This data describes a binding interaction between two proteins.

Sequence of the second protein:
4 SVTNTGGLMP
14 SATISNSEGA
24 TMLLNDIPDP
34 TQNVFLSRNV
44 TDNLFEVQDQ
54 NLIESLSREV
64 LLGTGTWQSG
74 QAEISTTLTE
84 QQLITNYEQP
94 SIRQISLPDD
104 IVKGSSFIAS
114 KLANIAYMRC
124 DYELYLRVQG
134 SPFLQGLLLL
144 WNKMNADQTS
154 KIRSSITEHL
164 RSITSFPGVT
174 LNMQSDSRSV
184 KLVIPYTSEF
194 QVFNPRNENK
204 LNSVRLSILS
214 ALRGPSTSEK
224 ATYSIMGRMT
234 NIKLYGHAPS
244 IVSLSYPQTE

Sequence of the first protein:
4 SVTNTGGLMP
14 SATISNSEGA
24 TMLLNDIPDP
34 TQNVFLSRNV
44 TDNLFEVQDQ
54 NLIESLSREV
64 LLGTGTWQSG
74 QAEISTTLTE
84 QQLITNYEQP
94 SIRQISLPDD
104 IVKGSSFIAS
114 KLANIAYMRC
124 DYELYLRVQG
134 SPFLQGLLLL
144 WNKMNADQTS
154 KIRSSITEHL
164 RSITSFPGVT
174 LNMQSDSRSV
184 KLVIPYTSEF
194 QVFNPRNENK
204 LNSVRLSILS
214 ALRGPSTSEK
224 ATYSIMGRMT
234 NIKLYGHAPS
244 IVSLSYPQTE

Interface contacts:
Residue S113 in the second protein contacts residue S113 in the first protein (closest heavy-atom distance 2.0 Å).
Residue R231 in the second protein is in contact with residue E21 in the first protein (closest heavy-atom distance 3.5 Å).
Residue F110 in the second protein contacts residue N117 in the first protein (closest heavy-atom distance 2.9 Å).
Residue R130 in the second protein contacts residue L27 in the first protein (closest heavy-atom distance 2.2 Å).
Residue S40 in the second protein interacts with residue P188 in the first protein (closest heavy-atom distance 2.9 Å).
Residue I118 in the second protein is in contact with residue Q53 in the first protein (closest heavy-atom distance 3.3 Å).
Residue F169 in the second protein is in contact with residue N36 in the first protein (closest heavy-atom distance 2.8 Å).
Residue T8 in the second protein is in contact with residue D179 in the first protein (closest heavy-atom distance 3.4 Å).
Residue E21 in the second protein interacts with residue Y128 in the first protein (closest heavy-atom distance 1.2 Å).
Residue P188 in the second protein contacts residue S40 in the first protein (closest heavy-atom distance 2.9 Å).
Residue G10 in the second protein interacts with residue R181 in the first protein (closest heavy-atom distance 3.5 Å).
Residue S178 in the second protein is in contact with residue N7 in the first protein (closest heavy-atom distance 3.3 Å).
Residue N117 in the second protein interacts with residue F110 in the first protein (closest heavy-atom distance 2.9 Å).
Residue D179 in the second protein interacts with residue T8 in the first protein (closest heavy-atom distance 3.4 Å).
Residue T44 in the second protein is in contact with residue Q194 in the first protein (closest heavy-atom distance 2.5 Å).
Residue Q194 in the second protein contacts residue D45 in the first protein (closest heavy-atom distance 1.6 Å).
Residue S180 in the second protein interacts with residue D29 in the first protein (closest heavy-atom distance 3.4 Å).
Residue E57 in the second protein interacts with residue A23 in the first protein (closest heavy-atom distance 2.5 Å).
Residue H240 in the second protein contacts residue Q53 in the first protein (closest heavy-atom distance 2.4 Å).
Residue G171 in the second protein interacts with residue N36 in the first protein (closest heavy-atom distance 3.2 Å).
Residue I30 in the second protein is in contact with residue S180 in the first protein (closest heavy-atom distance 3.0 Å).
Residue L237 in the second protein is in contact with residue Q53 in the first protein (closest heavy-atom distance 3.2 Å).
Residue Q35 in the second protein interacts with residue G171 in the first protein (closest heavy-atom distance 3.4 Å).
Residue Q53 in the second protein contacts residue G239 in the first protein (closest heavy-atom distance 3.2 Å).
Residue E62 in the second protein contacts residue E21 in the first protein (closest heavy-atom distance 3.1 Å).
Residue N36 in the second protein contacts residue F169 in the first protein (closest heavy-atom distance 2.8 Å).
Residue N7 in the second protein is in contact with residue Q177 in the first protein (closest heavy-atom distance 2.8 Å).
Residue Y238 in the second protein interacts with residue F48 in the first protein (closest heavy-atom distance 3.0 Å).
Residue Y189 in the second protein is in contact with residue R41 in the first protein (closest heavy-atom distance 3.1 Å).
Residue S180 in the second protein contacts residue I30 in the first protein (closest heavy-atom distance 3.0 Å).
Residue D29 in the second protein interacts with residue S180 in the first protein (closest heavy-atom distance 3.4 Å).
Residue V172 in the second protein contacts residue T34 in the first protein (closest heavy-atom distance 2.9 Å).
Residue R41 in the second protein is in contact with residue Y189 in the first protein (closest heavy-atom distance 3.1 Å).
Residue N36 in the second protein interacts with residue G171 in the first protein (closest heavy-atom distance 3.2 Å).
Residue Q53 in the second protein is in contact with residue L237 in the first protein (closest heavy-atom distance 3.2 Å).
Residue Y128 in the second protein is in contact with residue E21 in the first protein (closest heavy-atom distance 1.2 Å).
Residue L27 in the second protein contacts residue R130 in the first protein (closest heavy-atom distance 2.2 Å).
Residue Q194 in the second protein interacts with residue N46 in the first protein (closest heavy-atom distance 3.4 Å).
Residue Q194 in the second protein is in contact with residue T44 in the first protein (closest heavy-atom distance 2.5 Å).
Residue Q177 in the second protein interacts with residue G9 in the first protein (closest heavy-atom distance 3.4 Å).
Residue G239 in the second protein is in contact with residue Q53 in the first protein (closest heavy-atom distance 3.2 Å).
Residue R122 in the second protein is in contact with residue R41 in the first protein (closest heavy-atom distance 3.5 Å).
Residue M25 in the second protein contacts residue E62 in the first protein (closest heavy-atom distance 1.4 Å).
Residue A23 in the second protein interacts with residue E57 in the first protein (closest heavy-atom distance 2.5 Å).
Residue E21 in the second protein interacts with residue R231 in the first protein (closest heavy-atom distance 3.5 Å).
Residue R181 in the second protein interacts with residue G10 in the first protein (closest heavy-atom distance 3.5 Å).
Residue R41 in the second protein is in contact with residue R122 in the first protein (closest heavy-atom distance 3.5 Å).
Residue D45 in the second protein contacts residue Q194 in the first protein (closest heavy-atom distance 1.6 Å).
Residue G171 in the second protein is in contact with residue Q35 in the first protein (closest heavy-atom distance 3.4 Å).
Residue N46 in the second protein contacts residue Q194 in the first protein (closest heavy-atom distance 3.4 Å).
Residue Q53 in the second protein is in contact with residue I118 in the first protein (closest heavy-atom distance 3.3 Å).
Residue Q53 in the second protein is in contact with residue H240 in the first protein (closest heavy-atom distance 2.4 Å).
Residue F48 in the second protein is in contact with residue Y238 in the first protein (closest heavy-atom distance 3.0 Å).
Residue E21 in the second protein contacts residue E62 in the first protein (closest heavy-atom distance 3.1 Å).
Residue G9 in the second protein interacts with residue Q177 in the first protein (closest heavy-atom distance 3.4 Å).
Residue K114 in the second protein contacts residue K114 in the first protein (closest heavy-atom distance 3.3 Å).
Residue N7 in the second protein is in contact with residue S178 in the first protein (closest heavy-atom distance 3.3 Å).
Residue E62 in the second protein contacts residue M25 in the first protein (closest heavy-atom distance 1.4 Å).
Residue T34 in the second protein contacts residue V172 in the first protein (closest heavy-atom distance 2.9 Å).
Residue Q177 in the second protein interacts with residue N7 in the first protein (closest heavy-atom distance 2.8 Å).